Sequence of protein 1:
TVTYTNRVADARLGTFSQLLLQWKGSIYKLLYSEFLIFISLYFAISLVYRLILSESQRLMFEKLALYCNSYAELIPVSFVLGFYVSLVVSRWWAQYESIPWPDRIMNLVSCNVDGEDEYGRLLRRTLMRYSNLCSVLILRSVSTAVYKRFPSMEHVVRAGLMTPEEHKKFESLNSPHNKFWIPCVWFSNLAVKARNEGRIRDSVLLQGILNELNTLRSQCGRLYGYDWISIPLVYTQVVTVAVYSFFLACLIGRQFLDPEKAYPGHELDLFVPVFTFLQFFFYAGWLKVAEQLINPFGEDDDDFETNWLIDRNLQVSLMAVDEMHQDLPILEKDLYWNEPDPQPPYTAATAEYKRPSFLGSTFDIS

This data describes a binding interaction between two proteins.

Residue-level contacts at the interface:
Residue D10 in protein 2 interacts with residue D300 in protein 1 (closest heavy-atom distance 3.2 Å).
Residue D202 in protein 2 contacts residue S203 in protein 1 (closest heavy-atom distance 3.1 Å).
Residue Y346 in protein 2 interacts with residue R149 in protein 1 (closest heavy-atom distance 3.3 Å).
Residue F79 in protein 2 is in contact with residue F79 in protein 1 (closest heavy-atom distance 3.3 Å).
Residue S357 in protein 2 is in contact with residue W308 in protein 1 (closest heavy-atom distance 3.2 Å).
Residue N112 in protein 2 is in contact with residue V192 in protein 1 (closest heavy-atom distance 3.3 Å).
Residue D302 in protein 2 interacts with residue P232 in protein 1 (closest heavy-atom distance 3.3 Å).
Residue D327 in protein 2 is in contact with residue K169 in protein 1 (closest heavy-atom distance 2.7 Å).
Residue Y346 in protein 2 is in contact with residue D311 in protein 1 (closest heavy-atom distance 2.7 Å).
Residue A9 in protein 2 interacts with residue D300 in protein 1 (closest heavy-atom distance 3.2 Å).
Residue R355 in protein 2 interacts with residue E305 in protein 1 (closest heavy-atom distance 2.8 Å).
Residue R104 in protein 2 is in contact with residue N214 in protein 1 (closest heavy-atom distance 2.9 Å).
Residue K333 in protein 2 is in contact with residue E118 in protein 1 (closest heavy-atom distance 3.3 Å).
Residue T5 in protein 2 contacts residue N295 in protein 1 (closest heavy-atom distance 2.6 Å).
Residue Y336 in protein 2 is in contact with residue A159 in protein 1 (closest heavy-atom distance 2.4 Å).
Residue W337 in protein 2 interacts with residue R121 in protein 1 (closest heavy-atom distance 2.6 Å).
Residue L13 in protein 2 is in contact with residue E34 in protein 1 (closest heavy-atom distance 2.9 Å).
Residue S361 in protein 2 contacts residue N6 in protein 1 (closest heavy-atom distance 3.1 Å).
Residue A11 in protein 2 contacts residue D300 in protein 1 (closest heavy-atom distance 2.8 Å).
Residue D302 in protein 2 is in contact with residue L233 in protein 1 (closest heavy-atom distance 3.2 Å).
Residue R312 in protein 2 contacts residue H177 in protein 1 (closest heavy-atom distance 3.3 Å).
Residue K24 in protein 2 interacts with residue L233 in protein 1 (closest heavy-atom distance 3.3 Å).
Residue T3 in protein 2 contacts residue D227 in protein 1 (closest heavy-atom distance 3.2 Å).
Residue V8 in protein 2 contacts residue N295 in protein 1 (closest heavy-atom distance 3.3 Å).
Residue T5 in protein 2 contacts residue S230 in protein 1 (closest heavy-atom distance 2.8 Å).
Residue S17 in protein 2 contacts residue Y244 in protein 1 (closest heavy-atom distance 2.7 Å).
Residue S86 in protein 2 interacts with residue F83 in protein 1 (closest heavy-atom distance 3.1 Å).
Residue E332 in protein 2 contacts residue E165 in protein 1 (closest heavy-atom distance 3.0 Å).
Residue P340 in protein 2 contacts residue Q315 in protein 1 (closest heavy-atom distance 3.1 Å).
Residue M324 in protein 2 contacts residue N189 in protein 1 (closest heavy-atom distance 3.1 Å).
Residue R12 in protein 2 is in contact with residue K288 in protein 1 (closest heavy-atom distance 3.0 Å).
Residue W93 in protein 2 contacts residue Y226 in protein 1 (closest heavy-atom distance 3.3 Å).
Residue M319 in protein 2 contacts residue N174 in protein 1 (closest heavy-atom distance 3.3 Å).
Residue R201 in protein 2 interacts with residue R195 in protein 1 (closest heavy-atom distance 3.2 Å).
Residue N107 in protein 2 contacts residue V185 in protein 1 (closest heavy-atom distance 3.2 Å).
Residue T347 in protein 2 is in contact with residue K148 in protein 1 (closest heavy-atom distance 2.6 Å).
Residue Y353 in protein 2 is in contact with residue E299 in protein 1 (closest heavy-atom distance 2.9 Å).
Residue T3 in protein 2 interacts with residue W228 in protein 1 (closest heavy-atom distance 2.8 Å).
Residue I27 in protein 2 is in contact with residue Q237 in protein 1 (closest heavy-atom distance 2.7 Å).
Residue L74 in protein 2 interacts with residue E73 in protein 1 (closest heavy-atom distance 3.3 Å).
Residue A9 in protein 2 contacts residue D303 in protein 1 (closest heavy-atom distance 3.3 Å).
Residue P344 in protein 2 interacts with residue R149 in protein 1 (closest heavy-atom distance 3.1 Å).
Residue R104 in protein 2 is in contact with residue S218 in protein 1 (closest heavy-atom distance 2.9 Å).
Residue P345 in protein 2 is in contact with residue R149 in protein 1 (closest heavy-atom distance 2.9 Å).
Residue Q315 in protein 2 is in contact with residue S175 in protein 1 (closest heavy-atom distance 2.8 Å).
Residue T5 in protein 2 contacts residue D227 in protein 1 (closest heavy-atom distance 2.6 Å).
Residue D103 in protein 2 interacts with residue R217 in protein 1 (closest heavy-atom distance 2.5 Å).
Residue D334 in protein 2 interacts with residue R125 in protein 1 (closest heavy-atom distance 2.7 Å).
Residue Y283 in protein 2 interacts with residue P76 in protein 1 (closest heavy-atom distance 3.1 Å).
Residue Y4 in protein 2 interacts with residue I231 in protein 1 (closest heavy-atom distance 2.3 Å).
Residue L19 in protein 2 interacts with residue Q237 in protein 1 (closest heavy-atom distance 2.5 Å).
Residue Y4 in protein 2 interacts with residue T236 in protein 1 (closest heavy-atom distance 2.7 Å).
Residue Q326 in protein 2 is in contact with residue N189 in protein 1 (closest heavy-atom distance 3.2 Å).
Residue R201 in protein 2 interacts with residue N196 in protein 1 (closest heavy-atom distance 3.2 Å).
Residue N107 in protein 2 contacts residue N214 in protein 1 (closest heavy-atom distance 3.3 Å).
Residue S26 in protein 2 is in contact with residue Q237 in protein 1 (closest heavy-atom distance 3.3 Å).
Residue D10 in protein 2 interacts with residue E299 in protein 1 (closest heavy-atom distance 2.6 Å).
Residue E332 in protein 2 contacts residue L122 in protein 1 (closest heavy-atom distance 3.1 Å).
Residue Y336 in protein 2 is in contact with residue R125 in protein 1 (closest heavy-atom distance 3.0 Å).
Residue W308 in protein 2 contacts residue Y224 in protein 1 (closest heavy-atom distance 3.1 Å).

Sequence of protein 2:
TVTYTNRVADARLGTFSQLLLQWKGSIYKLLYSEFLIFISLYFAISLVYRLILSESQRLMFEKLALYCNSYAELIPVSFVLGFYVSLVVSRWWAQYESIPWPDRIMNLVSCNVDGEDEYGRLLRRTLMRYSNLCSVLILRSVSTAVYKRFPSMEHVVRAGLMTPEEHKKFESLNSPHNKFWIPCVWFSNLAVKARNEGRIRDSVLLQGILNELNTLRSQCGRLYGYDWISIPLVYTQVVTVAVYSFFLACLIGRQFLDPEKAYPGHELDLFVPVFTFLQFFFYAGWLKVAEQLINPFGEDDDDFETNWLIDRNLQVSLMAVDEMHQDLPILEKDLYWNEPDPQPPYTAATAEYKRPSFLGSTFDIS